Interface contacts:
Residue Q70 in chain B interacts with residue W39 in chain A (closest heavy-atom distance 3.5 Å).
Residue W69 in chain B contacts residue L42 in chain A (closest heavy-atom distance 4.0 Å).
Residue L73 in chain B interacts with residue L42 in chain A (closest heavy-atom distance 5.0 Å).
Residue T64 in chain B interacts with residue T35 in chain A (closest heavy-atom distance 4.7 Å).
Residue W69 in chain B is in contact with residue R50 in chain A (closest heavy-atom distance 3.6 Å).
Residue T64 in chain B contacts residue W39 in chain A (closest heavy-atom distance 3.4 Å).
Residue I62 in chain B is in contact with residue W39 in chain A (closest heavy-atom distance 3.7 Å).
Residue I63 in chain B interacts with residue W39 in chain A (closest heavy-atom distance 3.8 Å).
Residue K67 in chain B contacts residue E43 in chain A (closest heavy-atom distance 2.6 Å).
Residue W69 in chain B interacts with residue T46 in chain A (closest heavy-atom distance 4.3 Å).
Residue W69 in chain B is in contact with residue E43 in chain A (closest heavy-atom distance 3.2 Å).
Residue W69 in chain B contacts residue W39 in chain A (closest heavy-atom distance 3.8 Å).
Residue K67 in chain B contacts residue W39 in chain A (closest heavy-atom distance 4.1 Å).
Residue L73 in chain B interacts with residue W39 in chain A (closest heavy-atom distance 4.5 Å).
Residue K67 in chain B contacts residue D40 in chain A (closest heavy-atom distance 3.8 Å).

Sequence of chain A:
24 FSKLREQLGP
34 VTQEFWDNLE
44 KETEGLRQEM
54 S

These two protein chains interact to form a complex.

Sequence of chain B:
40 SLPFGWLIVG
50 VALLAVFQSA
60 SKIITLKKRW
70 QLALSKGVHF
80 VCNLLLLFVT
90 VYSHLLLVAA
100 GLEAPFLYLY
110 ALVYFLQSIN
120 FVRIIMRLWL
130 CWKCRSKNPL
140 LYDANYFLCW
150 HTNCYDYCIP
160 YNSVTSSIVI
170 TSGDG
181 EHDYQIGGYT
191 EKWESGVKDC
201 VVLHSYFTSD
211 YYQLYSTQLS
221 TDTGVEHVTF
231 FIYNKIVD